Sequence of protein 2:
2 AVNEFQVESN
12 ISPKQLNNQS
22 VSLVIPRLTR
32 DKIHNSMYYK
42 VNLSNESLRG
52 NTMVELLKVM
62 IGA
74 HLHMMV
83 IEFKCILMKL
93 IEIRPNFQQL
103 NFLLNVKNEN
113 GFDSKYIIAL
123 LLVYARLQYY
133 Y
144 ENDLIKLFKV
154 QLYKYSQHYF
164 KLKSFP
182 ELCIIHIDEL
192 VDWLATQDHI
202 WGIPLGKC

These two protein chains interact to form a complex.

Sequence of protein 1:
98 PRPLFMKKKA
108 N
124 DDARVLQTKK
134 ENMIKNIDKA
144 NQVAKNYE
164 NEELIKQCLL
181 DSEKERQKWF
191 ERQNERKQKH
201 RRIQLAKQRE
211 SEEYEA

Contacts between the two chains:
Residue L183 in protein 2 contacts residue L167 in protein 1 (closest heavy-atom distance 4.5 Å).
Residue K164 in protein 2 is in contact with residue K184 in protein 1 (closest heavy-atom distance 4.7 Å).
Residue H187 in protein 2 is in contact with residue K188 in protein 1 (closest heavy-atom distance 4.8 Å).
Residue K164 in protein 2 contacts residue E185 in protein 1 (closest heavy-atom distance 4.2 Å).
Residue K164 in protein 2 interacts with residue D181 in protein 1 (closest heavy-atom distance 3.7 Å).
Residue D189 in protein 2 contacts residue R192 in protein 1 (closest heavy-atom distance 4.9 Å).
Residue D189 in protein 2 contacts residue W189 in protein 1 (closest heavy-atom distance 3.3 Å).
Residue Y162 in protein 2 is in contact with residue R186 in protein 1 (closest heavy-atom distance 4.3 Å).
Residue D193 in protein 2 contacts residue R196 in protein 1 (closest heavy-atom distance 5.0 Å).
Residue Y162 in protein 2 interacts with residue E185 in protein 1 (closest heavy-atom distance 4.2 Å).
Residue D189 in protein 2 is in contact with residue E185 in protein 1 (closest heavy-atom distance 4.9 Å).
Residue Y162 in protein 2 interacts with residue W189 in protein 1 (closest heavy-atom distance 3.4 Å).
Residue L183 in protein 2 interacts with residue C171 in protein 1 (closest heavy-atom distance 3.6 Å).
Residue K166 in protein 2 is in contact with residue C171 in protein 1 (closest heavy-atom distance 3.6 Å).
Residue E190 in protein 2 interacts with residue R192 in protein 1 (closest heavy-atom distance 4.9 Å).
Residue L183 in protein 2 interacts with residue Q170 in protein 1 (closest heavy-atom distance 3.3 Å).
Residue D189 in protein 2 interacts with residue K188 in protein 1 (closest heavy-atom distance 4.8 Å).